The following describes two proteins that form a bound complex.

Sequence of the second protein:
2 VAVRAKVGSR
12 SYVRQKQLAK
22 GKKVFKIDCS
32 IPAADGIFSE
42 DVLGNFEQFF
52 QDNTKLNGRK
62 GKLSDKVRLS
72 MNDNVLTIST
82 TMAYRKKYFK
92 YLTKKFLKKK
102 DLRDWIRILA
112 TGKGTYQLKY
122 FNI

Sequence of the first protein:
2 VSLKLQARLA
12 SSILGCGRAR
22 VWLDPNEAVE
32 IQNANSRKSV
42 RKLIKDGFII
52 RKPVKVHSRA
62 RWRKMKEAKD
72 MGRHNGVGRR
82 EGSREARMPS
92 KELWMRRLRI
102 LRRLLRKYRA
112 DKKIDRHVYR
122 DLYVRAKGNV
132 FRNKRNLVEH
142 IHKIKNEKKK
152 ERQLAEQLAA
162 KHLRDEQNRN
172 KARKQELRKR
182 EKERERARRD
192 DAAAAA

Residue-level contacts at the interface:
Residue M72 in the first protein interacts with residue K7 in the second protein (closest heavy-atom distance 3.4 Å).
Residue M72 in the first protein is in contact with residue V8 in the second protein (closest heavy-atom distance 3.4 Å).
Residue R74 in the first protein is in contact with residue V8 in the second protein (closest heavy-atom distance 4.2 Å).
Residue A69 in the first protein is in contact with residue R11 in the second protein (closest heavy-atom distance 4.9 Å).
Residue M72 in the first protein is in contact with residue A6 in the second protein (closest heavy-atom distance 3.8 Å).
Residue M72 in the first protein interacts with residue R11 in the second protein (closest heavy-atom distance 3.2 Å).
Residue E68 in the first protein interacts with residue R11 in the second protein (closest heavy-atom distance 3.5 Å).
Residue M72 in the first protein is in contact with residue R5 in the second protein (closest heavy-atom distance 3.7 Å).